Contacts between the two chains:
Residue D77 in protein 2 contacts residue V9 in protein 1 (closest heavy-atom distance 3.0 Å).
Residue K146 in protein 2 is in contact with residue T8 in protein 1 (closest heavy-atom distance 3.4 Å).
Residue M45 in protein 2 interacts with residue L2 in protein 1 (closest heavy-atom distance 3.5 Å).
Residue V152 in protein 2 interacts with residue A7 in protein 1 (closest heavy-atom distance 4.3 Å).
Residue K66 in protein 2 contacts residue L2 in protein 1 (closest heavy-atom distance 2.5 Å).
Residue H114 in protein 2 interacts with residue V6 in protein 1 (closest heavy-atom distance 4.9 Å).
Residue F9 in protein 2 contacts residue L2 in protein 1 (closest heavy-atom distance 4.0 Å).
Residue M5 in protein 2 interacts with residue N1 in protein 1 (closest heavy-atom distance 4.2 Å).
Residue T73 in protein 2 is in contact with residue A7 in protein 1 (closest heavy-atom distance 3.8 Å).
Residue H70 in protein 2 contacts residue V3 in protein 1 (closest heavy-atom distance 3.0 Å).
Residue Y159 in protein 2 is in contact with residue P4 in protein 1 (closest heavy-atom distance 4.3 Å).
Residue Y7 in protein 2 is in contact with residue L2 in protein 1 (closest heavy-atom distance 3.4 Å).
Residue Y99 in protein 2 interacts with residue V6 in protein 1 (closest heavy-atom distance 4.3 Å).
Residue Y7 in protein 2 interacts with residue N1 in protein 1 (closest heavy-atom distance 3.1 Å).
Residue L81 in protein 2 contacts residue V9 in protein 1 (closest heavy-atom distance 3.8 Å).
Residue T143 in protein 2 is in contact with residue V9 in protein 1 (closest heavy-atom distance 3.1 Å).
Residue Y159 in protein 2 contacts residue V3 in protein 1 (closest heavy-atom distance 3.5 Å).
Residue E63 in protein 2 interacts with residue N1 in protein 1 (closest heavy-atom distance 3.6 Å).
Residue E63 in protein 2 interacts with residue L2 in protein 1 (closest heavy-atom distance 3.3 Å).
Residue H74 in protein 2 contacts residue V6 in protein 1 (closest heavy-atom distance 4.7 Å).
Residue K66 in protein 2 is in contact with residue P4 in protein 1 (closest heavy-atom distance 4.0 Å).
Residue T73 in protein 2 is in contact with residue V6 in protein 1 (closest heavy-atom distance 2.6 Å).
Residue Y123 in protein 2 is in contact with residue V9 in protein 1 (closest heavy-atom distance 4.4 Å).
Residue K66 in protein 2 is in contact with residue V3 in protein 1 (closest heavy-atom distance 4.0 Å).
Residue H70 in protein 2 interacts with residue M5 in protein 1 (closest heavy-atom distance 4.5 Å).
Residue K66 in protein 2 contacts residue N1 in protein 1 (closest heavy-atom distance 2.6 Å).
Residue D77 in protein 2 interacts with residue A7 in protein 1 (closest heavy-atom distance 4.9 Å).
Residue W147 in protein 2 interacts with residue T8 in protein 1 (closest heavy-atom distance 2.6 Å).
Residue W147 in protein 2 interacts with residue A7 in protein 1 (closest heavy-atom distance 3.4 Å).
Residue A69 in protein 2 interacts with residue P4 in protein 1 (closest heavy-atom distance 4.8 Å).
Residue V76 in protein 2 contacts residue T8 in protein 1 (closest heavy-atom distance 3.8 Å).
Residue H70 in protein 2 contacts residue L2 in protein 1 (closest heavy-atom distance 4.6 Å).
Residue H70 in protein 2 is in contact with residue V6 in protein 1 (closest heavy-atom distance 3.3 Å).
Residue Y99 in protein 2 contacts residue L2 in protein 1 (closest heavy-atom distance 3.2 Å).
Residue T80 in protein 2 interacts with residue V9 in protein 1 (closest heavy-atom distance 3.3 Å).
Residue Y159 in protein 2 is in contact with residue L2 in protein 1 (closest heavy-atom distance 3.5 Å).
Residue Y84 in protein 2 is in contact with residue V9 in protein 1 (closest heavy-atom distance 3.4 Å).
Residue H70 in protein 2 contacts residue P4 in protein 1 (closest heavy-atom distance 4.5 Å).
Residue Y159 in protein 2 is in contact with residue N1 in protein 1 (closest heavy-atom distance 2.5 Å).
Residue T73 in protein 2 contacts residue T8 in protein 1 (closest heavy-atom distance 3.6 Å).
Residue R97 in protein 2 is in contact with residue V6 in protein 1 (closest heavy-atom distance 2.9 Å).
Residue Y171 in protein 2 interacts with residue N1 in protein 1 (closest heavy-atom distance 2.8 Å).
Residue T143 in protein 2 is in contact with residue T8 in protein 1 (closest heavy-atom distance 4.9 Å).
Residue D77 in protein 2 contacts residue T8 in protein 1 (closest heavy-atom distance 3.2 Å).
Residue L156 in protein 2 interacts with residue V3 in protein 1 (closest heavy-atom distance 4.5 Å).
Residue W167 in protein 2 is in contact with residue N1 in protein 1 (closest heavy-atom distance 3.3 Å).
Residue Y116 in protein 2 contacts residue V9 in protein 1 (closest heavy-atom distance 3.9 Å).
Residue R97 in protein 2 interacts with residue A7 in protein 1 (closest heavy-atom distance 4.3 Å).
Residue W147 in protein 2 interacts with residue V9 in protein 1 (closest heavy-atom distance 3.7 Å).
Residue Y99 in protein 2 interacts with residue V3 in protein 1 (closest heavy-atom distance 2.9 Å).
Residue T163 in protein 2 contacts residue N1 in protein 1 (closest heavy-atom distance 3.6 Å).
Residue K146 in protein 2 interacts with residue V9 in protein 1 (closest heavy-atom distance 3.0 Å).
Residue V67 in protein 2 is in contact with residue L2 in protein 1 (closest heavy-atom distance 3.7 Å).
Residue Y59 in protein 2 is in contact with residue N1 in protein 1 (closest heavy-atom distance 4.0 Å).

Sequence of protein 1:
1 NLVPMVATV

Sequence of protein 2:
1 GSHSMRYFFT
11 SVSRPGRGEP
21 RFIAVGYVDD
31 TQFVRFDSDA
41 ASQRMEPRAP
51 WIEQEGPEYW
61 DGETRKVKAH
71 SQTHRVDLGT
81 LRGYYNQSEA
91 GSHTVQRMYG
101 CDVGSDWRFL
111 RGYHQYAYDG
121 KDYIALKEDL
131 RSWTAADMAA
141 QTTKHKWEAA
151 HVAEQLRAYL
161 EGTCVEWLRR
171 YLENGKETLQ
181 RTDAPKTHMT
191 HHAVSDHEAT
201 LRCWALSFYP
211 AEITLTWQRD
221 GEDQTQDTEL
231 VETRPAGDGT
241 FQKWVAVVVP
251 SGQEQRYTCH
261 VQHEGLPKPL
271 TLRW

These two protein chains interact to form a complex.